The following describes two proteins that form a bound complex.

Sequence of protein 1:
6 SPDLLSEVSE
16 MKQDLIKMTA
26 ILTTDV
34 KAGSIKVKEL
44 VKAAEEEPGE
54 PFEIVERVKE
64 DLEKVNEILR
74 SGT

Sequence of protein 2:
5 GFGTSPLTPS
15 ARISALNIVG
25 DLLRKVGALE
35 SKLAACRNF

Contacts between the two chains:
Residue I71 in protein 1 is in contact with residue L11 in protein 2 (closest heavy-atom distance 3.8 Å).
Residue L10 in protein 1 contacts residue E34 in protein 2 (closest heavy-atom distance 3.5 Å).
Residue L27 in protein 1 is in contact with residue A19 in protein 2 (closest heavy-atom distance 4.0 Å).
Residue V13 in protein 1 contacts residue E34 in protein 2 (closest heavy-atom distance 3.9 Å).
Residue T28 in protein 1 interacts with residue R16 in protein 2 (closest heavy-atom distance 3.0 Å).
Residue P54 in protein 1 interacts with residue L33 in protein 2 (closest heavy-atom distance 3.9 Å).
Residue P51 in protein 1 contacts residue K36 in protein 2 (closest heavy-atom distance 3.5 Å).
Residue R60 in protein 1 interacts with residue K29 in protein 2 (closest heavy-atom distance 3.7 Å).
Residue G75 in protein 1 is in contact with residue A15 in protein 2 (closest heavy-atom distance 3.8 Å).
Residue E50 in protein 1 is in contact with residue K29 in protein 2 (closest heavy-atom distance 2.7 Å).
Residue E53 in protein 1 is in contact with residue C40 in protein 2 (closest heavy-atom distance 3.8 Å).
Residue E50 in protein 1 contacts residue K36 in protein 2 (closest heavy-atom distance 2.7 Å).
Residue L72 in protein 1 is in contact with residue L11 in protein 2 (closest heavy-atom distance 3.9 Å).
Residue P54 in protein 1 is in contact with residue K36 in protein 2 (closest heavy-atom distance 4.0 Å).
Residue E50 in protein 1 is in contact with residue A32 in protein 2 (closest heavy-atom distance 3.3 Å).
Residue L27 in protein 1 contacts residue V23 in protein 2 (closest heavy-atom distance 3.9 Å).
Residue P54 in protein 1 contacts residue L37 in protein 2 (closest heavy-atom distance 3.8 Å).
Residue V58 in protein 1 is in contact with residue L33 in protein 2 (closest heavy-atom distance 3.8 Å).
Residue D64 in protein 1 interacts with residue D25 in protein 2 (closest heavy-atom distance 3.2 Å).
Residue I57 in protein 1 interacts with residue K36 in protein 2 (closest heavy-atom distance 3.8 Å).
Residue D64 in protein 1 is in contact with residue K29 in protein 2 (closest heavy-atom distance 3.8 Å).
Residue M23 in protein 1 contacts residue V23 in protein 2 (closest heavy-atom distance 4.1 Å).
Residue L20 in protein 1 is in contact with residue L26 in protein 2 (closest heavy-atom distance 3.8 Å).
Residue I57 in protein 1 is in contact with residue L33 in protein 2 (closest heavy-atom distance 4.1 Å).
Residue T24 in protein 1 is in contact with residue V23 in protein 2 (closest heavy-atom distance 3.3 Å).
Residue A47 in protein 1 is in contact with residue G31 in protein 2 (closest heavy-atom distance 3.9 Å).
Residue I21 in protein 1 is in contact with residue L27 in protein 2 (closest heavy-atom distance 3.9 Å).
Residue I71 in protein 1 interacts with residue S18 in protein 2 (closest heavy-atom distance 4.1 Å).
Residue L20 in protein 1 is in contact with residue V23 in protein 2 (closest heavy-atom distance 3.7 Å).
Residue I71 in protein 1 interacts with residue A15 in protein 2 (closest heavy-atom distance 3.6 Å).
Residue D64 in protein 1 contacts residue L26 in protein 2 (closest heavy-atom distance 3.7 Å).
Residue V13 in protein 1 is in contact with residue L33 in protein 2 (closest heavy-atom distance 3.9 Å).
Residue A47 in protein 1 contacts residue A32 in protein 2 (closest heavy-atom distance 3.6 Å).
Residue K17 in protein 1 interacts with residue L27 in protein 2 (closest heavy-atom distance 3.7 Å).
Residue L27 in protein 1 interacts with residue R16 in protein 2 (closest heavy-atom distance 2.9 Å).
Residue A47 in protein 1 interacts with residue S35 in protein 2 (closest heavy-atom distance 4.1 Å).
Residue L20 in protein 1 interacts with residue V30 in protein 2 (closest heavy-atom distance 3.7 Å).
Residue V61 in protein 1 interacts with residue L26 in protein 2 (closest heavy-atom distance 3.6 Å).
Residue I57 in protein 1 is in contact with residue K29 in protein 2 (closest heavy-atom distance 3.9 Å).
Residue S14 in protein 1 contacts residue E34 in protein 2 (closest heavy-atom distance 3.9 Å).
Residue L20 in protein 1 interacts with residue L27 in protein 2 (closest heavy-atom distance 4.0 Å).
Residue L27 in protein 1 interacts with residue L20 in protein 2 (closest heavy-atom distance 3.8 Å).
Residue L65 in protein 1 interacts with residue L26 in protein 2 (closest heavy-atom distance 3.6 Å).
Residue T28 in protein 1 is in contact with residue L20 in protein 2 (closest heavy-atom distance 4.0 Å).
Residue G52 in protein 1 interacts with residue K36 in protein 2 (closest heavy-atom distance 2.6 Å).
Residue T29 in protein 1 contacts residue R16 in protein 2 (closest heavy-atom distance 3.8 Å).
Residue D64 in protein 1 contacts residue I22 in protein 2 (closest heavy-atom distance 3.8 Å).
Residue K17 in protein 1 is in contact with residue E34 in protein 2 (closest heavy-atom distance 3.9 Å).
Residue K17 in protein 1 contacts residue V30 in protein 2 (closest heavy-atom distance 4.0 Å).
Residue V61 in protein 1 interacts with residue K29 in protein 2 (closest heavy-atom distance 4.0 Å).
Residue I71 in protein 1 is in contact with residue I22 in protein 2 (closest heavy-atom distance 4.0 Å).
Residue A46 in protein 1 is in contact with residue R28 in protein 2 (closest heavy-atom distance 3.7 Å).
Residue P54 in protein 1 interacts with residue C40 in protein 2 (closest heavy-atom distance 3.8 Å).
Residue V13 in protein 1 contacts residue L37 in protein 2 (closest heavy-atom distance 3.5 Å).
Residue A46 in protein 1 is in contact with residue A32 in protein 2 (closest heavy-atom distance 3.7 Å).
Residue I26 in protein 1 contacts residue R16 in protein 2 (closest heavy-atom distance 3.6 Å).
Residue V68 in protein 1 is in contact with residue I22 in protein 2 (closest heavy-atom distance 3.4 Å).
Residue V13 in protein 1 is in contact with residue V30 in protein 2 (closest heavy-atom distance 3.7 Å).
Residue L10 in protein 1 contacts residue L37 in protein 2 (closest heavy-atom distance 3.7 Å).
Residue L43 in protein 1 contacts residue R28 in protein 2 (closest heavy-atom distance 3.9 Å).